Sequence of protein 2:
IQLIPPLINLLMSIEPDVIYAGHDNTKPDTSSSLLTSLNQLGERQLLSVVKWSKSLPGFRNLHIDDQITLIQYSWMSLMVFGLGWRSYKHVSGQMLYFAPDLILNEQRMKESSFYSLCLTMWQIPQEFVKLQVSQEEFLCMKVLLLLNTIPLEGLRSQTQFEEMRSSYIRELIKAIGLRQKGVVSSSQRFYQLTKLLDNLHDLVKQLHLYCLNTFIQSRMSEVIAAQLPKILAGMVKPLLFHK

Interface contacts:
Residue W78 in protein 2 is in contact with residue I9 in protein 1 (closest heavy-atom distance 4.5 Å).
Residue L50 in protein 2 is in contact with residue I8 in protein 1 (closest heavy-atom distance 4.1 Å).
Residue I71 in protein 2 interacts with residue R10 in protein 1 (closest heavy-atom distance 3.8 Å).
Residue I71 in protein 2 interacts with residue L13 in protein 1 (closest heavy-atom distance 3.7 Å).
Residue I74 in protein 2 contacts residue L13 in protein 1 (closest heavy-atom distance 4.7 Å).
Residue I71 in protein 2 contacts residue M14 in protein 1 (closest heavy-atom distance 4.7 Å).
Residue S56 in protein 2 is in contact with residue L13 in protein 1 (closest heavy-atom distance 3.9 Å).
Residue K57 in protein 2 contacts residue M14 in protein 1 (closest heavy-atom distance 4.4 Å).
Residue V53 in protein 2 interacts with residue I9 in protein 1 (closest heavy-atom distance 4.3 Å).
Residue L49 in protein 2 interacts with residue I8 in protein 1 (closest heavy-atom distance 4.6 Å).
Residue K57 in protein 2 contacts residue G15 in protein 1 (closest heavy-atom distance 3.9 Å).
Residue V53 in protein 2 is in contact with residue L13 in protein 1 (closest heavy-atom distance 3.7 Å).
Residue R63 in protein 2 is in contact with residue M14 in protein 1 (closest heavy-atom distance 4.5 Å).
Residue I74 in protein 2 contacts residue I9 in protein 1 (closest heavy-atom distance 3.7 Å).
Residue L49 in protein 2 contacts residue I9 in protein 1 (closest heavy-atom distance 4.3 Å).
Residue I67 in protein 2 interacts with residue M14 in protein 1 (closest heavy-atom distance 3.7 Å).
Residue F62 in protein 2 interacts with residue L13 in protein 1 (closest heavy-atom distance 4.4 Å).
Residue K57 in protein 2 interacts with residue L13 in protein 1 (closest heavy-atom distance 3.1 Å).
Residue I67 in protein 2 is in contact with residue L13 in protein 1 (closest heavy-atom distance 4.2 Å).
Residue L49 in protein 2 contacts residue L5 in protein 1 (closest heavy-atom distance 3.8 Å).
Residue K57 in protein 2 interacts with residue K16 in protein 1 (closest heavy-atom distance 2.7 Å).
Residue R63 in protein 2 is in contact with residue K16 in protein 1 (closest heavy-atom distance 3.8 Å).
Residue E46 in protein 2 interacts with residue I8 in protein 1 (closest heavy-atom distance 3.8 Å).
Residue R63 in protein 2 contacts residue L13 in protein 1 (closest heavy-atom distance 2.9 Å).
Residue V53 in protein 2 is in contact with residue A12 in protein 1 (closest heavy-atom distance 3.6 Å).
Residue I71 in protein 2 contacts residue E6 in protein 1 (closest heavy-atom distance 4.3 Å).
Residue K57 in protein 2 contacts residue A12 in protein 1 (closest heavy-atom distance 2.7 Å).
Residue I71 in protein 2 is in contact with residue I9 in protein 1 (closest heavy-atom distance 4.4 Å).
Residue Q70 in protein 2 is in contact with residue L13 in protein 1 (closest heavy-atom distance 3.8 Å).
Residue Q75 in protein 2 interacts with residue E6 in protein 1 (closest heavy-atom distance 2.9 Å).
Residue W78 in protein 2 is in contact with residue L5 in protein 1 (closest heavy-atom distance 3.5 Å).
Residue L50 in protein 2 is in contact with residue A12 in protein 1 (closest heavy-atom distance 4.0 Å).
Residue Q75 in protein 2 interacts with residue I9 in protein 1 (closest heavy-atom distance 3.8 Å).

The following describes two proteins that form a bound complex.

Sequence of protein 1:
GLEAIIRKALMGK